Sequence of chain A:
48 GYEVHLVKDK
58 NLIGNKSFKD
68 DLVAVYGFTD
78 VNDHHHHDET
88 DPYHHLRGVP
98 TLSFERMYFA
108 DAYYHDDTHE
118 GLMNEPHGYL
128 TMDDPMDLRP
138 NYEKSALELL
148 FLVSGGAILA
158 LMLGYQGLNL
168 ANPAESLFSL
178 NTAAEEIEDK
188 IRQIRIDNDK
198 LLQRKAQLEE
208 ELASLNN

These two protein chains interact to form a complex.

Sequence of chain B:
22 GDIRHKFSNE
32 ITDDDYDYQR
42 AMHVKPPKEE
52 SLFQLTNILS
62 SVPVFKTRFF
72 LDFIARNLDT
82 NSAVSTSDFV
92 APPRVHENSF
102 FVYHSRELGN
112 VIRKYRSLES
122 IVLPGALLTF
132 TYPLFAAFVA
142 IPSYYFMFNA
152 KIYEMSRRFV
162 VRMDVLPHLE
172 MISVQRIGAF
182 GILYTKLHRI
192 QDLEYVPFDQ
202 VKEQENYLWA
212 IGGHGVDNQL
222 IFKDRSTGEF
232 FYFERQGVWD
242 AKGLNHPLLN

Residue-level contacts at the interface:
Residue I24 in chain B is in contact with residue T87 in chain A (closest heavy-atom distance 4.6 Å).
Residue I24 in chain B contacts residue P89 in chain A (closest heavy-atom distance 4.0 Å).
Residue E31 in chain B is in contact with residue R94 in chain A (closest heavy-atom distance 2.5 Å).
Residue I24 in chain B contacts residue R94 in chain A (closest heavy-atom distance 4.8 Å).
Residue F28 in chain B contacts residue D88 in chain A (closest heavy-atom distance 3.8 Å).
Residue F28 in chain B contacts residue R94 in chain A (closest heavy-atom distance 3.4 Å).
Residue I24 in chain B is in contact with residue E86 in chain A (closest heavy-atom distance 3.5 Å).
Residue I24 in chain B interacts with residue D88 in chain A (closest heavy-atom distance 3.0 Å).
Residue G22 in chain B is in contact with residue E86 in chain A (closest heavy-atom distance 4.5 Å).